Sequence of the second protein:
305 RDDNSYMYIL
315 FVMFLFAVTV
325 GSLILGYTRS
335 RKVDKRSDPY

This data describes a binding interaction between two proteins.

Residue-level contacts at the interface:
Residue L60 in the first protein contacts residue A321 in the second protein (closest heavy-atom distance 3.8 Å).
Residue Y74 in the first protein is in contact with residue S309 in the second protein (closest heavy-atom distance 4.3 Å).
Residue Y74 in the first protein contacts residue D307 in the second protein (closest heavy-atom distance 2.6 Å).
Residue Y74 in the first protein contacts residue Y310 in the second protein (closest heavy-atom distance 3.5 Å).
Residue D168 in the first protein interacts with residue L327 in the second protein (closest heavy-atom distance 3.5 Å).
Residue L60 in the first protein interacts with residue M317 in the second protein (closest heavy-atom distance 3.7 Å).
Residue I64 in the first protein contacts residue I313 in the second protein (closest heavy-atom distance 4.0 Å).
Residue C48 in the first protein is in contact with residue T332 in the second protein (closest heavy-atom distance 4.1 Å).
Residue V67 in the first protein contacts residue I313 in the second protein (closest heavy-atom distance 3.7 Å).
Residue T44 in the first protein contacts residue S334 in the second protein (closest heavy-atom distance 3.6 Å).
Residue R42 in the first protein contacts residue K339 in the second protein (closest heavy-atom distance 4.9 Å).
Residue G45 in the first protein is in contact with residue T332 in the second protein (closest heavy-atom distance 3.4 Å).
Residue L63 in the first protein contacts residue M317 in the second protein (closest heavy-atom distance 3.9 Å).
Residue R107 in the first protein contacts residue K339 in the second protein (closest heavy-atom distance 4.0 Å).
Residue Y74 in the first protein interacts with residue N308 in the second protein (closest heavy-atom distance 4.3 Å).
Residue T44 in the first protein contacts residue T332 in the second protein (closest heavy-atom distance 3.6 Å).
Residue R42 in the first protein contacts residue Y331 in the second protein (closest heavy-atom distance 3.6 Å).
Residue F53 in the first protein is in contact with residue A321 in the second protein (closest heavy-atom distance 4.1 Å).
Residue H52 in the first protein contacts residue I328 in the second protein (closest heavy-atom distance 3.4 Å).
Residue F56 in the first protein contacts residue A321 in the second protein (closest heavy-atom distance 3.7 Å).
Residue F49 in the first protein interacts with residue G325 in the second protein (closest heavy-atom distance 4.0 Å).
Residue M164 in the first protein is in contact with residue F320 in the second protein (closest heavy-atom distance 3.9 Å).
Residue L68 in the first protein is in contact with residue S309 in the second protein (closest heavy-atom distance 4.6 Å).
Residue Y74 in the first protein contacts residue D306 in the second protein (closest heavy-atom distance 4.4 Å).
Residue F53 in the first protein is in contact with residue V324 in the second protein (closest heavy-atom distance 4.9 Å).
Residue Q73 in the first protein interacts with residue D306 in the second protein (closest heavy-atom distance 3.0 Å).
Residue L68 in the first protein is in contact with residue I313 in the second protein (closest heavy-atom distance 3.8 Å).
Residue L60 in the first protein interacts with residue F320 in the second protein (closest heavy-atom distance 4.2 Å).
Residue K288 in the first protein contacts residue R335 in the second protein (closest heavy-atom distance 3.5 Å).
Residue N291 in the first protein is in contact with residue D342 in the second protein (closest heavy-atom distance 3.6 Å).
Residue P43 in the first protein is in contact with residue T332 in the second protein (closest heavy-atom distance 4.0 Å).
Residue F49 in the first protein interacts with residue T332 in the second protein (closest heavy-atom distance 3.5 Å).
Residue I71 in the first protein contacts residue I313 in the second protein (closest heavy-atom distance 3.9 Å).
Residue L68 in the first protein is in contact with residue Y310 in the second protein (closest heavy-atom distance 4.0 Å).
Residue V167 in the first protein is in contact with residue I328 in the second protein (closest heavy-atom distance 4.4 Å).
Residue F53 in the first protein interacts with residue G325 in the second protein (closest heavy-atom distance 3.7 Å).
Residue T44 in the first protein interacts with residue Y331 in the second protein (closest heavy-atom distance 4.1 Å).
Residue W46 in the first protein interacts with residue T332 in the second protein (closest heavy-atom distance 4.5 Å).
Residue Q73 in the first protein is in contact with residue D307 in the second protein (closest heavy-atom distance 4.7 Å).
Residue F53 in the first protein is in contact with residue I328 in the second protein (closest heavy-atom distance 4.4 Å).
Residue F49 in the first protein contacts residue L329 in the second protein (closest heavy-atom distance 3.9 Å).
Residue I294 in the first protein interacts with residue D342 in the second protein (closest heavy-atom distance 4.7 Å).
Residue Q170 in the first protein is in contact with residue Y331 in the second protein (closest heavy-atom distance 2.7 Å).
Residue F49 in the first protein interacts with residue I328 in the second protein (closest heavy-atom distance 4.3 Å).
Residue F56 in the first protein contacts residue I328 in the second protein (closest heavy-atom distance 4.6 Å).
Residue I71 in the first protein contacts residue S309 in the second protein (closest heavy-atom distance 4.3 Å).
Residue V67 in the first protein interacts with residue M317 in the second protein (closest heavy-atom distance 4.2 Å).
Residue I64 in the first protein interacts with residue M317 in the second protein (closest heavy-atom distance 3.8 Å).
Residue I64 in the first protein contacts residue L314 in the second protein (closest heavy-atom distance 5.0 Å).
Residue P43 in the first protein interacts with residue Y331 in the second protein (closest heavy-atom distance 3.3 Å).
Residue L57 in the first protein contacts residue A321 in the second protein (closest heavy-atom distance 4.9 Å).
Residue T173 in the first protein is in contact with residue L327 in the second protein (closest heavy-atom distance 3.4 Å).
Residue F56 in the first protein interacts with residue F320 in the second protein (closest heavy-atom distance 3.9 Å).
Residue R42 in the first protein interacts with residue D338 in the second protein (closest heavy-atom distance 4.7 Å).
Residue W46 in the first protein contacts residue R333 in the second protein (closest heavy-atom distance 4.2 Å).
Residue F56 in the first protein is in contact with residue V324 in the second protein (closest heavy-atom distance 3.5 Å).
Residue R42 in the first protein interacts with residue V337 in the second protein (closest heavy-atom distance 2.7 Å).
Residue I71 in the first protein is in contact with residue D306 in the second protein (closest heavy-atom distance 4.0 Å).

Sequence of the first protein:
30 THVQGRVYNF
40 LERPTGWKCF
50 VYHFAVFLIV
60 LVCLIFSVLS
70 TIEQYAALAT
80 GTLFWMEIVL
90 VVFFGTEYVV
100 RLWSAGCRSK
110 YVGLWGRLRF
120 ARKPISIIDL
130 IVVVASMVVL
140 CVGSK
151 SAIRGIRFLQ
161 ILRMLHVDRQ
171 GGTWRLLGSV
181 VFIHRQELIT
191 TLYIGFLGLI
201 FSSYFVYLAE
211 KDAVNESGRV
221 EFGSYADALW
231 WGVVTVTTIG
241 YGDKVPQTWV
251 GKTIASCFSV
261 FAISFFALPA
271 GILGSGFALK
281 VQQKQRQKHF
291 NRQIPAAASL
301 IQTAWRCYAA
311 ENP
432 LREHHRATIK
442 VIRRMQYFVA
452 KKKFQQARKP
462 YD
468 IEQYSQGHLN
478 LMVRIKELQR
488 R